Interface contacts:
Residue N93 in the first protein contacts residue V2 in the second protein (closest heavy-atom distance 3.7 Å).
Residue E92 in the first protein is in contact with residue V2 in the second protein (closest heavy-atom distance 4.0 Å).
Residue N32 in the first protein contacts residue A1 in the second protein (closest heavy-atom distance 3.5 Å).
Residue E92 in the first protein is in contact with residue A1 in the second protein (closest heavy-atom distance 3.8 Å).
Residue I96 in the first protein interacts with residue G3 in the second protein (closest heavy-atom distance 4.8 Å).
Residue F94 in the first protein contacts residue G3 in the second protein (closest heavy-atom distance 4.0 Å).
Residue Y91 in the first protein interacts with residue G5 in the second protein (closest heavy-atom distance 3.9 Å).
Residue R46 in the first protein contacts residue I4 in the second protein (closest heavy-atom distance 3.7 Å).
Residue F94 in the first protein interacts with residue V2 in the second protein (closest heavy-atom distance 3.6 Å).
Residue Y91 in the first protein is in contact with residue V2 in the second protein (closest heavy-atom distance 2.9 Å).
Residue Y91 in the first protein contacts residue A1 in the second protein (closest heavy-atom distance 3.6 Å).
Residue S34 in the first protein contacts residue I4 in the second protein (closest heavy-atom distance 4.0 Å).
Residue Y91 in the first protein contacts residue I4 in the second protein (closest heavy-atom distance 3.9 Å).
Residue Y91 in the first protein contacts residue G3 in the second protein (closest heavy-atom distance 4.9 Å).
Residue H49 in the first protein contacts residue I4 in the second protein (closest heavy-atom distance 3.6 Å).
Residue I96 in the first protein contacts residue V2 in the second protein (closest heavy-atom distance 3.8 Å).

Sequence of the first protein:
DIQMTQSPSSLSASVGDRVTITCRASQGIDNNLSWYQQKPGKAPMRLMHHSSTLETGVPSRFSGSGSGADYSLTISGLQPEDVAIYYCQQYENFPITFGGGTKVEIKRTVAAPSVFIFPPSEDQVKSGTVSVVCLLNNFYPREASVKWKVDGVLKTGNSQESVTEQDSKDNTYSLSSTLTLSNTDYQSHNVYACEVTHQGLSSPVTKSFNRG

Sequence of the second protein:
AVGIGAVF

This data describes a binding interaction between two proteins.